Sequence of the second protein:
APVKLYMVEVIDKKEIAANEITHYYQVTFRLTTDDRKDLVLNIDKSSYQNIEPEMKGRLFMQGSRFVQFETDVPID

Interface contacts:
Residue T30 in the first protein contacts residue E16 in the second protein (closest heavy-atom distance 4.6 Å).

Sequence of the first protein:
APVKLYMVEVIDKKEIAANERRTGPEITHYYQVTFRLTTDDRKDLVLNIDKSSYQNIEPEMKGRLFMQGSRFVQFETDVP

The following describes two proteins that form a bound complex.